These two protein chains interact to form a complex.

Sequence of chain B:
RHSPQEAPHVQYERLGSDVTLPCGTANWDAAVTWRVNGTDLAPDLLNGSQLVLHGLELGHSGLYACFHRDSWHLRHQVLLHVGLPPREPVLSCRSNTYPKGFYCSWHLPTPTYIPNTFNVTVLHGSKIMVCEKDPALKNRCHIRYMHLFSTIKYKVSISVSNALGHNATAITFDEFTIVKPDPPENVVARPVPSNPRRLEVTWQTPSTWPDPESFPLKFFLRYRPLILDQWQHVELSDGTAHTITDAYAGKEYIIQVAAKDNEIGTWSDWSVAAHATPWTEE

Sequence of chain A:
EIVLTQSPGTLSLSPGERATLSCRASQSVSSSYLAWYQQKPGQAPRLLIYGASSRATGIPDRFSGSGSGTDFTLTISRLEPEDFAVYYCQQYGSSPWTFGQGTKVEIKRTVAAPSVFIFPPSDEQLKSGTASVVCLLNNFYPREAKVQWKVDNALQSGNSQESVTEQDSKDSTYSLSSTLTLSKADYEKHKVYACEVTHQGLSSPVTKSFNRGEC

Residue-level contacts at the interface:
Residue H167 in chain B is in contact with residue Y92 in chain A (closest heavy-atom distance 3.2 Å).
Residue K156 in chain B contacts residue G51 in chain A (closest heavy-atom distance 4.8 Å).
Residue E89 in chain B is in contact with residue S30 in chain A (closest heavy-atom distance 3.3 Å).
Residue S158 in chain B contacts residue Y33 in chain A (closest heavy-atom distance 2.8 Å).
Residue A169 in chain B is in contact with residue Y92 in chain A (closest heavy-atom distance 4.0 Å).
Residue N168 in chain B contacts residue G93 in chain A (closest heavy-atom distance 3.8 Å).
Residue T170 in chain B interacts with residue S31 in chain A (closest heavy-atom distance 3.6 Å).
Residue T170 in chain B contacts residue Y33 in chain A (closest heavy-atom distance 3.3 Å).
Residue K156 in chain B interacts with residue Y50 in chain A (closest heavy-atom distance 3.9 Å).
Residue E89 in chain B is in contact with residue G93 in chain A (closest heavy-atom distance 4.0 Å).
Residue L124 in chain B contacts residue Y50 in chain A (closest heavy-atom distance 3.9 Å).
Residue H167 in chain B is in contact with residue W97 in chain A (closest heavy-atom distance 3.4 Å).
Residue A171 in chain B contacts residue S31 in chain A (closest heavy-atom distance 3.6 Å).
Residue A171 in chain B interacts with residue Y33 in chain A (closest heavy-atom distance 3.3 Å).
Residue A169 in chain B interacts with residue Y33 in chain A (closest heavy-atom distance 4.0 Å).
Residue S127 in chain B is in contact with residue Y50 in chain A (closest heavy-atom distance 4.6 Å).
Residue K156 in chain B is in contact with residue S54 in chain A (closest heavy-atom distance 2.8 Å).
Residue A169 in chain B is in contact with residue S31 in chain A (closest heavy-atom distance 4.5 Å).
Residue G126 in chain B is in contact with residue Y50 in chain A (closest heavy-atom distance 4.1 Å).
Residue N168 in chain B is in contact with residue Y92 in chain A (closest heavy-atom distance 4.1 Å).